Sequence of chain B:
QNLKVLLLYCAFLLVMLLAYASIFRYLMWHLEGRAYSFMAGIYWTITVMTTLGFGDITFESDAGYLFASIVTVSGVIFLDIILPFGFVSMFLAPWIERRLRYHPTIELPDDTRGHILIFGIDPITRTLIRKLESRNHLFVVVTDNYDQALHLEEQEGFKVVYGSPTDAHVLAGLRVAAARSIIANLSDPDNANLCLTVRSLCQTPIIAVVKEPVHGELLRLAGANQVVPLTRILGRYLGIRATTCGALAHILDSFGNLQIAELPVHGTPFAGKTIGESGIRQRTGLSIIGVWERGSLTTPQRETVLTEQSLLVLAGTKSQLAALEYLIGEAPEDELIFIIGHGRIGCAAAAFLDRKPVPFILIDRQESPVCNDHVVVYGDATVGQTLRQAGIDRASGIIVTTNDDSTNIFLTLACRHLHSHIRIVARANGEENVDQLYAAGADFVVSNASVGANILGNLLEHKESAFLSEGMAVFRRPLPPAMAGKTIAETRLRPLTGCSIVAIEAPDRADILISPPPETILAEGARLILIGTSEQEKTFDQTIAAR

Sequence of chain A:
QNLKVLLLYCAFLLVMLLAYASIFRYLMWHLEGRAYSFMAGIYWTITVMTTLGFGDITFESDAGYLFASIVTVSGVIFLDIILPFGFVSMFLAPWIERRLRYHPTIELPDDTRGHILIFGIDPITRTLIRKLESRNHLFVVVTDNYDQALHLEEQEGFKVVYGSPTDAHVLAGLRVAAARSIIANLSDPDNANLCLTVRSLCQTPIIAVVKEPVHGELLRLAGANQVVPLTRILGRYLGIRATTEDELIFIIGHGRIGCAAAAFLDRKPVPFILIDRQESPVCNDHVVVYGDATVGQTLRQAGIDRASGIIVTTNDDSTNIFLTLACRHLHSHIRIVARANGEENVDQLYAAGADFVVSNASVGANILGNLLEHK

This data describes a binding interaction between two proteins.

Contacts between the two chains:
Residue D204 in chain B interacts with residue S420 in chain A (closest heavy-atom distance 2.8 Å).
Residue T86 in chain B contacts residue I60 in chain A (closest heavy-atom distance 3.9 Å).
Residue N207 in chain B is in contact with residue N447 in chain A (closest heavy-atom distance 3.0 Å).
Residue L210 in chain B interacts with residue I423 in chain A (closest heavy-atom distance 3.6 Å).
Residue L80 in chain B interacts with residue M53 in chain A (closest heavy-atom distance 3.2 Å).
Residue A206 in chain B is in contact with residue F424 in chain A (closest heavy-atom distance 3.7 Å).
Residue E111 in chain B is in contact with residue W109 in chain A (closest heavy-atom distance 2.8 Å).
Residue H229 in chain B is in contact with residue T396 in chain A (closest heavy-atom distance 3.4 Å).
Residue L232 in chain B contacts residue H431 in chain A (closest heavy-atom distance 3.9 Å).
Residue R115 in chain B interacts with residue R115 in chain A (closest heavy-atom distance 3.8 Å).
Residue D76 in chain B contacts residue S51 in chain A (closest heavy-atom distance 2.8 Å).
Residue I110 in chain B interacts with residue W109 in chain A (closest heavy-atom distance 3.9 Å).
Residue N207 in chain B contacts residue S420 in chain A (closest heavy-atom distance 2.9 Å).
Residue S83 in chain B contacts residue Y57 in chain A (closest heavy-atom distance 3.4 Å).
Residue P118 in chain B interacts with residue E168 in chain A (closest heavy-atom distance 3.9 Å).
Residue F99 in chain B interacts with residue F105 in chain A (closest heavy-atom distance 3.9 Å).
Residue L232 in chain B interacts with residue F424 in chain A (closest heavy-atom distance 3.8 Å).
Residue T65 in chain B contacts residue T64 in chain A (closest heavy-atom distance 3.8 Å).
Residue G69 in chain B interacts with residue F68 in chain A (closest heavy-atom distance 3.3 Å).
Residue Y176 in chain B interacts with residue H165 in chain A (closest heavy-atom distance 3.5 Å).
Residue G67 in chain B interacts with residue F68 in chain A (closest heavy-atom distance 3.8 Å).
Residue Y79 in chain B is in contact with residue M53 in chain A (closest heavy-atom distance 3.4 Å).
Residue Y79 in chain B contacts residue A54 in chain A (closest heavy-atom distance 3.8 Å).
Residue T72 in chain B is in contact with residue D70 in chain A (closest heavy-atom distance 3.7 Å).
Residue P203 in chain B interacts with residue S420 in chain A (closest heavy-atom distance 3.6 Å).
Residue S214 in chain B contacts residue Q450 in chain A (closest heavy-atom distance 3.8 Å).
Residue Y79 in chain B contacts residue Y57 in chain A (closest heavy-atom distance 3.5 Å).
Residue R115 in chain B interacts with residue Y116 in chain A (closest heavy-atom distance 2.8 Å).
Residue A107 in chain B interacts with residue W109 in chain A (closest heavy-atom distance 3.9 Å).
Residue A206 in chain B is in contact with residue L427 in chain A (closest heavy-atom distance 3.8 Å).
Residue S83 in chain B interacts with residue I60 in chain A (closest heavy-atom distance 3.9 Å).
Residue L235 in chain B contacts residue H431 in chain A (closest heavy-atom distance 3.5 Å).
Residue H229 in chain B is in contact with residue F424 in chain A (closest heavy-atom distance 3.4 Å).
Residue I95 in chain B contacts residue L97 in chain A (closest heavy-atom distance 3.8 Å).
Residue Y176 in chain B interacts with residue E168 in chain A (closest heavy-atom distance 3.8 Å).
Residue G67 in chain B interacts with residue G67 in chain A (closest heavy-atom distance 3.5 Å).
Residue V62 in chain B interacts with residue F68 in chain A (closest heavy-atom distance 3.6 Å).
Residue A236 in chain B is in contact with residue L427 in chain A (closest heavy-atom distance 4.0 Å).
Residue P203 in chain B interacts with residue F424 in chain A (closest heavy-atom distance 3.8 Å).
Residue T211 in chain B interacts with residue Q450 in chain A (closest heavy-atom distance 3.3 Å).
Residue T86 in chain B contacts residue L66 in chain A (closest heavy-atom distance 3.3 Å).
Residue T65 in chain B contacts residue T65 in chain A (closest heavy-atom distance 4.0 Å).
Residue F68 in chain B is in contact with residue F68 in chain A (closest heavy-atom distance 3.8 Å).
Residue E111 in chain B is in contact with residue R113 in chain A (closest heavy-atom distance 4.0 Å).
Residue R115 in chain B interacts with residue R113 in chain A (closest heavy-atom distance 3.8 Å).
Residue T86 in chain B contacts residue T64 in chain A (closest heavy-atom distance 3.3 Å).
Residue L210 in chain B contacts residue Q450 in chain A (closest heavy-atom distance 3.5 Å).
Residue V90 in chain B is in contact with residue T64 in chain A (closest heavy-atom distance 3.0 Å).
Residue G67 in chain B interacts with residue L66 in chain A (closest heavy-atom distance 3.1 Å).
Residue D76 in chain B contacts residue M53 in chain A (closest heavy-atom distance 3.8 Å).
Residue E111 in chain B is in contact with residue L114 in chain A (closest heavy-atom distance 3.9 Å).
Residue F99 in chain B contacts residue F101 in chain A (closest heavy-atom distance 3.2 Å).
Residue A82 in chain B is in contact with residue Y57 in chain A (closest heavy-atom distance 3.8 Å).
Residue N207 in chain B contacts residue I423 in chain A (closest heavy-atom distance 3.5 Å).
Residue L66 in chain B contacts residue L66 in chain A (closest heavy-atom distance 3.4 Å).
Residue T65 in chain B contacts residue L66 in chain A (closest heavy-atom distance 3.7 Å).
Residue L232 in chain B interacts with residue A428 in chain A (closest heavy-atom distance 3.9 Å).
Residue D202 in chain B is in contact with residue F424 in chain A (closest heavy-atom distance 3.8 Å).
Residue E231 in chain B is in contact with residue H431 in chain A (closest heavy-atom distance 3.4 Å).
Residue L232 in chain B contacts residue L427 in chain A (closest heavy-atom distance 3.9 Å).